Sequence of chain A:
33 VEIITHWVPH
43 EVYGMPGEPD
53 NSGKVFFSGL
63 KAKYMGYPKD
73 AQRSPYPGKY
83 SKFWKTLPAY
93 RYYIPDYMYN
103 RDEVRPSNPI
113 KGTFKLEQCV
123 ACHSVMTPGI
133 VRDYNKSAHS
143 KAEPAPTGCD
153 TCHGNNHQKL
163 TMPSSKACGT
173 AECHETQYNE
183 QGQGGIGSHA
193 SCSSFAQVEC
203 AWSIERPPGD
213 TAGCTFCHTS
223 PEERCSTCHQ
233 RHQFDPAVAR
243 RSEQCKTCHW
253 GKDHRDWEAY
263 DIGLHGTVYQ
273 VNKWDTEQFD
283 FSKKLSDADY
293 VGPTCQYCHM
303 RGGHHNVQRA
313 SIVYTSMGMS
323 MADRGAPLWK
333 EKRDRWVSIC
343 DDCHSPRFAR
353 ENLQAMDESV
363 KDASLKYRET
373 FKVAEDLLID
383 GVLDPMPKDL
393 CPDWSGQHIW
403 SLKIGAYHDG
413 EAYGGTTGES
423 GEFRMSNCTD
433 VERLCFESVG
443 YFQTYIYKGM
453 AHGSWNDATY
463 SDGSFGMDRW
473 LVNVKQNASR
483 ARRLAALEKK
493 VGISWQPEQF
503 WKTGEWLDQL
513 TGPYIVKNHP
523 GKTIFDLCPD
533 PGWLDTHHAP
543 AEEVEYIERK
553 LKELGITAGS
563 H

This data describes a binding interaction between two proteins.

Interface contacts:
Residue T115 in chain A contacts residue N95 in chain B (closest heavy-atom distance 4.4 Å).
Residue Y99 in chain A contacts residue D102 in chain B (closest heavy-atom distance 3.9 Å).
Residue G80 in chain A is in contact with residue I40 in chain B (closest heavy-atom distance 3.2 Å).
Residue D532 in chain A contacts residue A105 in chain B (closest heavy-atom distance 3.5 Å).
Residue N102 in chain A contacts residue S100 in chain B (closest heavy-atom distance 3.8 Å).
Residue Y99 in chain A contacts residue G41 in chain B (closest heavy-atom distance 4.1 Å).
Residue R103 in chain A contacts residue D102 in chain B (closest heavy-atom distance 4.1 Å).
Residue D98 in chain A is in contact with residue S100 in chain B (closest heavy-atom distance 2.8 Å).
Residue H540 in chain A is in contact with residue S111 in chain B (closest heavy-atom distance 3.8 Å).
Residue T172 in chain A contacts residue W34 in chain B (closest heavy-atom distance 3.5 Å).
Residue Y180 in chain A interacts with residue N61 in chain B (closest heavy-atom distance 4.2 Å).
Residue T172 in chain A interacts with residue N61 in chain B (closest heavy-atom distance 3.4 Å).
Residue D104 in chain A interacts with residue K87 in chain B (closest heavy-atom distance 2.9 Å).
Residue T153 in chain A is in contact with residue W34 in chain B (closest heavy-atom distance 4.3 Å).
Residue Y99 in chain A is in contact with residue I38 in chain B (closest heavy-atom distance 4.1 Å).
Residue E174 in chain A contacts residue K32 in chain B (closest heavy-atom distance 3.2 Å).
Residue K168 in chain A interacts with residue N61 in chain B (closest heavy-atom distance 2.9 Å).
Residue Y180 in chain A interacts with residue N60 in chain B (closest heavy-atom distance 3.9 Å).
Residue D98 in chain A interacts with residue T36 in chain B (closest heavy-atom distance 4.3 Å).
Residue G156 in chain A contacts residue F98 in chain B (closest heavy-atom distance 4.5 Å).
Residue K81 in chain A is in contact with residue I40 in chain B (closest heavy-atom distance 4.3 Å).
Residue T538 in chain A interacts with residue S111 in chain B (closest heavy-atom distance 3.1 Å).
Residue P79 in chain A interacts with residue G41 in chain B (closest heavy-atom distance 3.5 Å).
Residue C154 in chain A interacts with residue F98 in chain B (closest heavy-atom distance 4.0 Å).
Residue T538 in chain A contacts residue P110 in chain B (closest heavy-atom distance 3.9 Å).
Residue S196 in chain A contacts residue T42 in chain B (closest heavy-atom distance 4.0 Å).
Residue P533 in chain A is in contact with residue R108 in chain B (closest heavy-atom distance 3.4 Å).
Residue K81 in chain A interacts with residue R108 in chain B (closest heavy-atom distance 4.5 Å).
Residue P79 in chain A interacts with residue I40 in chain B (closest heavy-atom distance 3.4 Å).
Residue N102 in chain A contacts residue F98 in chain B (closest heavy-atom distance 4.5 Å).
Residue N181 in chain A contacts residue N60 in chain B (closest heavy-atom distance 3.8 Å).
Residue K168 in chain A is in contact with residue T63 in chain B (closest heavy-atom distance 3.8 Å).
Residue T172 in chain A contacts residue V65 in chain B (closest heavy-atom distance 3.5 Å).
Residue A169 in chain A contacts residue W34 in chain B (closest heavy-atom distance 3.4 Å).
Residue G156 in chain A contacts residue I96 in chain B (closest heavy-atom distance 3.4 Å).
Residue T163 in chain A interacts with residue F98 in chain B (closest heavy-atom distance 3.3 Å).
Residue G534 in chain A interacts with residue R108 in chain B (closest heavy-atom distance 4.3 Å).
Residue D98 in chain A is in contact with residue I38 in chain B (closest heavy-atom distance 3.5 Å).
Residue N157 in chain A is in contact with residue N95 in chain B (closest heavy-atom distance 3.3 Å).
Residue H540 in chain A contacts residue P110 in chain B (closest heavy-atom distance 4.4 Å).
Residue T153 in chain A interacts with residue I96 in chain B (closest heavy-atom distance 4.2 Å).
Residue K168 in chain A interacts with residue T36 in chain B (closest heavy-atom distance 4.0 Å).
Residue Y99 in chain A is in contact with residue I40 in chain B (closest heavy-atom distance 4.4 Å).
Residue K161 in chain A contacts residue L97 in chain B (closest heavy-atom distance 3.8 Å).
Residue N157 in chain A contacts residue G94 in chain B (closest heavy-atom distance 3.0 Å).
Residue D537 in chain A interacts with residue P110 in chain B (closest heavy-atom distance 3.7 Å).
Residue N158 in chain A interacts with residue I96 in chain B (closest heavy-atom distance 4.4 Å).
Residue G80 in chain A interacts with residue R108 in chain B (closest heavy-atom distance 4.5 Å).
Residue N157 in chain A is in contact with residue I96 in chain B (closest heavy-atom distance 2.7 Å).
Residue G171 in chain A interacts with residue N61 in chain B (closest heavy-atom distance 3.3 Å).
Residue A169 in chain A is in contact with residue F98 in chain B (closest heavy-atom distance 4.0 Å).
Residue T538 in chain A interacts with residue R108 in chain B (closest heavy-atom distance 3.9 Å).
Residue K168 in chain A is in contact with residue P43 in chain B (closest heavy-atom distance 3.7 Å).
Residue T153 in chain A is in contact with residue F98 in chain B (closest heavy-atom distance 3.3 Å).
Residue K168 in chain A contacts residue G41 in chain B (closest heavy-atom distance 4.5 Å).
Residue T538 in chain A interacts with residue H109 in chain B (closest heavy-atom distance 3.7 Å).
Residue W535 in chain A interacts with residue R108 in chain B (closest heavy-atom distance 3.9 Å).
Residue R107 in chain A interacts with residue F98 in chain B (closest heavy-atom distance 4.0 Å).
Residue D152 in chain A contacts residue I96 in chain B (closest heavy-atom distance 3.3 Å).
Residue R103 in chain A is in contact with residue S100 in chain B (closest heavy-atom distance 3.4 Å).

Sequence of chain B:
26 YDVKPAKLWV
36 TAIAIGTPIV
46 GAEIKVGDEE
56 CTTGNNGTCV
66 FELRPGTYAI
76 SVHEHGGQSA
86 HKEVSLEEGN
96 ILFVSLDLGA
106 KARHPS